Residue-level contacts at the interface:
Residue F194 in protein 1 contacts residue P216 in protein 2 (closest heavy-atom distance 3.7 Å).
Residue W314 in protein 1 is in contact with residue P209 in protein 2 (closest heavy-atom distance 3.8 Å).
Residue I307 in protein 1 is in contact with residue L206 in protein 2 (closest heavy-atom distance 3.7 Å).
Residue I331 in protein 1 interacts with residue F223 in protein 2 (closest heavy-atom distance 3.3 Å).
Residue F332 in protein 1 contacts residue V218 in protein 2 (closest heavy-atom distance 4.2 Å).
Residue I319 in protein 1 contacts residue Q210 in protein 2 (closest heavy-atom distance 3.7 Å).
Residue Y320 in protein 1 interacts with residue R215 in protein 2 (closest heavy-atom distance 4.5 Å).
Residue I319 in protein 1 contacts residue E212 in protein 2 (closest heavy-atom distance 3.6 Å).
Residue R310 in protein 1 is in contact with residue F202 in protein 2 (closest heavy-atom distance 3.2 Å).
Residue E251 in protein 1 is in contact with residue L217 in protein 2 (closest heavy-atom distance 3.9 Å).
Residue K247 in protein 1 interacts with residue S213 in protein 2 (closest heavy-atom distance 3.5 Å).
Residue R197 in protein 1 contacts residue S214 in protein 2 (closest heavy-atom distance 4.4 Å).
Residue F332 in protein 1 contacts residue F223 in protein 2 (closest heavy-atom distance 4.5 Å).
Residue L252 in protein 1 is in contact with residue D219 in protein 2 (closest heavy-atom distance 3.7 Å).
Residue N321 in protein 1 is in contact with residue Q210 in protein 2 (closest heavy-atom distance 3.5 Å).
Residue I319 in protein 1 interacts with residue S214 in protein 2 (closest heavy-atom distance 4.3 Å).
Residue F195 in protein 1 interacts with residue L217 in protein 2 (closest heavy-atom distance 3.6 Å).
Residue F206 in protein 1 is in contact with residue S213 in protein 2 (closest heavy-atom distance 3.7 Å).
Residue R312 in protein 1 interacts with residue L207 in protein 2 (closest heavy-atom distance 4.1 Å).
Residue Q192 in protein 1 contacts residue F223 in protein 2 (closest heavy-atom distance 4.2 Å).
Residue R197 in protein 1 interacts with residue E212 in protein 2 (closest heavy-atom distance 3.3 Å).
Residue Y320 in protein 1 contacts residue S214 in protein 2 (closest heavy-atom distance 3.2 Å).
Residue Q192 in protein 1 contacts residue V218 in protein 2 (closest heavy-atom distance 3.7 Å).
Residue F206 in protein 1 is in contact with residue E212 in protein 2 (closest heavy-atom distance 4.3 Å).
Residue V250 in protein 1 contacts residue L217 in protein 2 (closest heavy-atom distance 3.5 Å).
Residue F206 in protein 1 is in contact with residue S214 in protein 2 (closest heavy-atom distance 3.1 Å).
Residue L252 in protein 1 contacts residue V218 in protein 2 (closest heavy-atom distance 3.9 Å).
Residue F195 in protein 1 interacts with residue S214 in protein 2 (closest heavy-atom distance 3.4 Å).
Residue I319 in protein 1 is in contact with residue S213 in protein 2 (closest heavy-atom distance 4.4 Å).
Residue W314 in protein 1 is in contact with residue Y208 in protein 2 (closest heavy-atom distance 3.6 Å).
Residue Q192 in protein 1 contacts residue L217 in protein 2 (closest heavy-atom distance 3.3 Å).
Residue Y320 in protein 1 is in contact with residue P216 in protein 2 (closest heavy-atom distance 4.1 Å).
Residue G318 in protein 1 is in contact with residue S213 in protein 2 (closest heavy-atom distance 4.4 Å).
Residue R310 in protein 1 contacts residue A204 in protein 2 (closest heavy-atom distance 3.6 Å).
Residue R197 in protein 1 contacts residue Q210 in protein 2 (closest heavy-atom distance 2.5 Å).
Residue E317 in protein 1 contacts residue P209 in protein 2 (closest heavy-atom distance 4.3 Å).
Residue R310 in protein 1 contacts residue L206 in protein 2 (closest heavy-atom distance 3.6 Å).
Residue W314 in protein 1 contacts residue L206 in protein 2 (closest heavy-atom distance 4.3 Å).
Residue R312 in protein 1 interacts with residue L206 in protein 2 (closest heavy-atom distance 3.3 Å).
Residue L252 in protein 1 interacts with residue L217 in protein 2 (closest heavy-atom distance 3.3 Å).
Residue R333 in protein 1 is in contact with residue P224 in protein 2 (closest heavy-atom distance 3.3 Å).
Residue R310 in protein 1 contacts residue F203 in protein 2 (closest heavy-atom distance 3.3 Å).
Residue K247 in protein 1 is in contact with residue R215 in protein 2 (closest heavy-atom distance 4.0 Å).
Residue F332 in protein 1 interacts with residue P216 in protein 2 (closest heavy-atom distance 3.9 Å).
Residue W314 in protein 1 is in contact with residue L207 in protein 2 (closest heavy-atom distance 3.9 Å).
Residue G318 in protein 1 contacts residue R215 in protein 2 (closest heavy-atom distance 3.4 Å).
Residue R193 in protein 1 interacts with residue P216 in protein 2 (closest heavy-atom distance 3.3 Å).
Residue R312 in protein 1 contacts residue G205 in protein 2 (closest heavy-atom distance 4.3 Å).
Residue R333 in protein 1 is in contact with residue F223 in protein 2 (closest heavy-atom distance 3.7 Å).
Residue E317 in protein 1 interacts with residue R74 in protein 2 (closest heavy-atom distance 2.4 Å).
Residue W314 in protein 1 contacts residue G205 in protein 2 (closest heavy-atom distance 3.7 Å).
Residue E317 in protein 1 is in contact with residue E72 in protein 2 (closest heavy-atom distance 4.3 Å).
Residue K247 in protein 1 contacts residue S214 in protein 2 (closest heavy-atom distance 4.2 Å).
Residue R310 in protein 1 contacts residue G205 in protein 2 (closest heavy-atom distance 4.0 Å).
Residue F195 in protein 1 interacts with residue R215 in protein 2 (closest heavy-atom distance 3.4 Å).
Residue N321 in protein 1 interacts with residue G205 in protein 2 (closest heavy-atom distance 3.9 Å).
Residue R193 in protein 1 is in contact with residue L217 in protein 2 (closest heavy-atom distance 2.7 Å).
Residue G318 in protein 1 contacts residue S214 in protein 2 (closest heavy-atom distance 3.1 Å).
Residue I319 in protein 1 contacts residue R74 in protein 2 (closest heavy-atom distance 3.4 Å).
Residue D191 in protein 1 interacts with residue L217 in protein 2 (closest heavy-atom distance 4.4 Å).

Sequence of protein 2:
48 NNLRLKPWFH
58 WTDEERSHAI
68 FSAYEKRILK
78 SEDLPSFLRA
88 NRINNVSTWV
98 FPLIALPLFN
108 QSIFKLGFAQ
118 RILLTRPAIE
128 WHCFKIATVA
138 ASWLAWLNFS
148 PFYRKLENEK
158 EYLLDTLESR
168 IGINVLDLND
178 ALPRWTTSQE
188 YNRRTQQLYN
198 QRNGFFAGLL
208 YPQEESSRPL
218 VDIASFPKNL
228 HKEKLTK

Sequence of protein 1:
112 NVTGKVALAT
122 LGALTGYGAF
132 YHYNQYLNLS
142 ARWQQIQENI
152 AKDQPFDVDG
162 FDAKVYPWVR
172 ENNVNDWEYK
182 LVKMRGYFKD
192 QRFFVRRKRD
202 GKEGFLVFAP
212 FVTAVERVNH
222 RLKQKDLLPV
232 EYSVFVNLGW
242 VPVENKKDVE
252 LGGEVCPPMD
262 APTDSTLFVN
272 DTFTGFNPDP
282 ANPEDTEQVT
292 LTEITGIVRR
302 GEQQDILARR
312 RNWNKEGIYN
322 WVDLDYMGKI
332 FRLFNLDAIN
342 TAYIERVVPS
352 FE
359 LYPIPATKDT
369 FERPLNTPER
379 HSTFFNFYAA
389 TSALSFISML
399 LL

This data describes a binding interaction between two proteins.